The following describes two proteins that form a bound complex.

Interface contacts:
Residue R86 in the second protein is in contact with residue D424 in the first protein (closest heavy-atom distance 3.1 Å).
Residue L453 in the second protein contacts residue R411 in the first protein (closest heavy-atom distance 3.6 Å).
Residue H455 in the second protein is in contact with residue F410 in the first protein (closest heavy-atom distance 3.3 Å).
Residue H455 in the second protein interacts with residue L327 in the first protein (closest heavy-atom distance 3.8 Å).
Residue F410 in the second protein interacts with residue H455 in the first protein (closest heavy-atom distance 3.3 Å).
Residue R451 in the second protein contacts residue E416 in the first protein (closest heavy-atom distance 3.6 Å).
Residue R411 in the second protein interacts with residue D456 in the first protein (closest heavy-atom distance 2.8 Å).
Residue F7 in the second protein interacts with residue A454 in the first protein (closest heavy-atom distance 3.8 Å).
Residue L338 in the second protein interacts with residue I459 in the first protein (closest heavy-atom distance 3.4 Å).
Residue D2 in the second protein interacts with residue A454 in the first protein (closest heavy-atom distance 3.2 Å).
Residue I457 in the second protein interacts with residue I335 in the first protein (closest heavy-atom distance 3.4 Å).
Residue Y430 in the second protein contacts residue H455 in the first protein (closest heavy-atom distance 3.0 Å).
Residue D2 in the second protein is in contact with residue H455 in the first protein (closest heavy-atom distance 2.8 Å).
Residue N317 in the second protein is in contact with residue K106 in the first protein (closest heavy-atom distance 3.4 Å).
Residue R450 in the second protein is in contact with residue R411 in the first protein (closest heavy-atom distance 3.5 Å).
Residue H455 in the second protein interacts with residue D2 in the first protein (closest heavy-atom distance 2.8 Å).
Residue D456 in the second protein interacts with residue R411 in the first protein (closest heavy-atom distance 2.8 Å).
Residue I335 in the second protein is in contact with residue I457 in the first protein (closest heavy-atom distance 3.4 Å).
Residue D424 in the second protein interacts with residue Y87 in the first protein (closest heavy-atom distance 2.6 Å).
Residue K314 in the second protein is in contact with residue S111 in the first protein (closest heavy-atom distance 3.2 Å).
Residue H197 in the second protein contacts residue D367 in the first protein (closest heavy-atom distance 3.4 Å).
Residue D456 in the second protein is in contact with residue D2 in the first protein (closest heavy-atom distance 3.4 Å).
Residue F7 in the second protein interacts with residue H455 in the first protein (closest heavy-atom distance 3.4 Å).
Residue Y430 in the second protein is in contact with residue A454 in the first protein (closest heavy-atom distance 3.6 Å).
Residue D456 in the second protein is in contact with residue Q334 in the first protein (closest heavy-atom distance 3.0 Å).
Residue A454 in the second protein interacts with residue F7 in the first protein (closest heavy-atom distance 3.8 Å).
Residue D115 in the second protein contacts residue K314 in the first protein (closest heavy-atom distance 3.9 Å).
Residue E355 in the second protein contacts residue R15 in the first protein (closest heavy-atom distance 3.2 Å).
Residue A454 in the second protein interacts with residue D2 in the first protein (closest heavy-atom distance 3.2 Å).
Residue R411 in the second protein is in contact with residue R450 in the first protein (closest heavy-atom distance 3.5 Å).
Residue L310 in the second protein is in contact with residue D115 in the first protein (closest heavy-atom distance 3.7 Å).
Residue F410 in the second protein interacts with residue L453 in the first protein (closest heavy-atom distance 3.6 Å).
Residue D2 in the second protein interacts with residue D456 in the first protein (closest heavy-atom distance 3.4 Å).
Residue R425 in the second protein interacts with residue Y87 in the first protein (closest heavy-atom distance 3.3 Å).
Residue D115 in the second protein is in contact with residue L310 in the first protein (closest heavy-atom distance 3.7 Å).
Residue Y87 in the second protein contacts residue D424 in the first protein (closest heavy-atom distance 2.6 Å).
Residue I457 in the second protein contacts residue D2 in the first protein (closest heavy-atom distance 3.4 Å).
Residue H455 in the second protein contacts residue F7 in the first protein (closest heavy-atom distance 3.4 Å).
Residue Q334 in the second protein is in contact with residue D456 in the first protein (closest heavy-atom distance 3.0 Å).
Residue T363 in the second protein contacts residue Y201 in the first protein (closest heavy-atom distance 3.0 Å).
Residue L452 in the second protein is in contact with residue R411 in the first protein (closest heavy-atom distance 3.3 Å).
Residue D2 in the second protein is in contact with residue I457 in the first protein (closest heavy-atom distance 3.4 Å).
Residue D367 in the second protein interacts with residue H197 in the first protein (closest heavy-atom distance 3.4 Å).
Residue R15 in the second protein is in contact with residue E355 in the first protein (closest heavy-atom distance 3.2 Å).
Residue Y113 in the second protein interacts with residue K313 in the first protein (closest heavy-atom distance 3.7 Å).
Residue R451 in the second protein is in contact with residue R451 in the first protein (closest heavy-atom distance 3.0 Å).
Residue D424 in the second protein interacts with residue R86 in the first protein (closest heavy-atom distance 3.1 Å).
Residue R411 in the second protein interacts with residue L453 in the first protein (closest heavy-atom distance 3.6 Å).
Residue L453 in the second protein is in contact with residue F410 in the first protein (closest heavy-atom distance 3.6 Å).
Residue H455 in the second protein is in contact with residue Y430 in the first protein (closest heavy-atom distance 3.0 Å).
Residue I459 in the second protein is in contact with residue L338 in the first protein (closest heavy-atom distance 3.4 Å).
Residue Y201 in the second protein is in contact with residue T363 in the first protein (closest heavy-atom distance 3.0 Å).
Residue K106 in the second protein interacts with residue N317 in the first protein (closest heavy-atom distance 3.4 Å).
Residue S111 in the second protein interacts with residue K314 in the first protein (closest heavy-atom distance 3.2 Å).
Residue Y87 in the second protein interacts with residue R425 in the first protein (closest heavy-atom distance 3.3 Å).
Residue K313 in the second protein is in contact with residue Y113 in the first protein (closest heavy-atom distance 3.7 Å).
Residue L327 in the second protein is in contact with residue H455 in the first protein (closest heavy-atom distance 3.8 Å).
Residue R411 in the second protein contacts residue L452 in the first protein (closest heavy-atom distance 3.3 Å).
Residue A454 in the second protein contacts residue Y430 in the first protein (closest heavy-atom distance 3.6 Å).
Residue E416 in the second protein contacts residue R451 in the first protein (closest heavy-atom distance 3.6 Å).

Sequence of the first protein:
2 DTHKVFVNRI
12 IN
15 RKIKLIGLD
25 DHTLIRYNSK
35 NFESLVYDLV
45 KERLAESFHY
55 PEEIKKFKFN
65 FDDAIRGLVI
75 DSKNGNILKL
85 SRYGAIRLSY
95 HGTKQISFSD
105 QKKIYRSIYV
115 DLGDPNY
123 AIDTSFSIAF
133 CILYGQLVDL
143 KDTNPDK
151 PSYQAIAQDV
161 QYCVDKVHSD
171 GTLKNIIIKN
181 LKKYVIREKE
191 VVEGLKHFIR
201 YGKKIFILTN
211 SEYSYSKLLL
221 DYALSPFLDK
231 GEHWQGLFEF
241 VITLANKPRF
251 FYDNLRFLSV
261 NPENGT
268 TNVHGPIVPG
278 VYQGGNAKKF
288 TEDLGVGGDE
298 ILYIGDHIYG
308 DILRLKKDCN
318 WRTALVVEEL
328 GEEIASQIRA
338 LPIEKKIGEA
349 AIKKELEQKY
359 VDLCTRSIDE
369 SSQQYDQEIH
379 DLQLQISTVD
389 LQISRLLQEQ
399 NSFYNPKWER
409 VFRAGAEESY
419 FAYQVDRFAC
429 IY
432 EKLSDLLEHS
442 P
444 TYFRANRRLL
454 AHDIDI

Sequence of the second protein:
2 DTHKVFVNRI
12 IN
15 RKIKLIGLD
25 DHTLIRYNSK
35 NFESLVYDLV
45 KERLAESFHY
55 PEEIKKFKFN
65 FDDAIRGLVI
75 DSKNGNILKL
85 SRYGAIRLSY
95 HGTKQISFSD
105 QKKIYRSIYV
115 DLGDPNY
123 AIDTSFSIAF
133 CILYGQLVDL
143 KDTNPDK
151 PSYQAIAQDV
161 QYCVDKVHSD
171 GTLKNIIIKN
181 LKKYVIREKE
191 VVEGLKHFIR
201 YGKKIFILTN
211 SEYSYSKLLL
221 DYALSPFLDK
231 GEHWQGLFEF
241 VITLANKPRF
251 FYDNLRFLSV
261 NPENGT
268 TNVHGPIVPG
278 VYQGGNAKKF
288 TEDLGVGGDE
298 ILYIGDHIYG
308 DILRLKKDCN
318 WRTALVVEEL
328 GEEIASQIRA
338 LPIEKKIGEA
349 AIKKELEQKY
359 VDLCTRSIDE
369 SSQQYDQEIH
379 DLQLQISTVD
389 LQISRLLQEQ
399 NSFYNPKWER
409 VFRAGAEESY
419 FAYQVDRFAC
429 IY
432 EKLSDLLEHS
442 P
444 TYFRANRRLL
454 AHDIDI